Sequence of protein 2:
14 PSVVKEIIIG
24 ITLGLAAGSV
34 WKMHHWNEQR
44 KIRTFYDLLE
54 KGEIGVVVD

The following describes two proteins that form a bound complex.

Sequence of protein 1:
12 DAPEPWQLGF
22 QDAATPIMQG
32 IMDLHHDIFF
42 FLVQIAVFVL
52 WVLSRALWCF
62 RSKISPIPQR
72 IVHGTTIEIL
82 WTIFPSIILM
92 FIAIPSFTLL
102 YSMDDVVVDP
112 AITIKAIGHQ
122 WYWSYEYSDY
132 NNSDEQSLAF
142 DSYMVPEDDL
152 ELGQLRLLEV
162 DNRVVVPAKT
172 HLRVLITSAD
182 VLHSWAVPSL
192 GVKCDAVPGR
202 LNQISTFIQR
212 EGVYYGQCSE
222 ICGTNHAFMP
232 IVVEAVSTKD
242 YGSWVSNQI

Contacts between the two chains:
Residue M33 in protein 1 interacts with residue I45 in protein 2 (closest heavy-atom distance 4.4 Å).
Residue R211 in protein 1 is in contact with residue L52 in protein 2 (closest heavy-atom distance 4.0 Å).
Residue H37 in protein 1 contacts residue E41 in protein 2 (closest heavy-atom distance 3.7 Å).
Residue H37 in protein 1 is in contact with residue H37 in protein 2 (closest heavy-atom distance 4.3 Å).
Residue W52 in protein 1 contacts residue L26 in protein 2 (closest heavy-atom distance 4.0 Å).
Residue F41 in protein 1 interacts with residue G31 in protein 2 (closest heavy-atom distance 3.2 Å).
Residue V44 in protein 1 interacts with residue A30 in protein 2 (closest heavy-atom distance 4.7 Å).
Residue I78 in protein 1 interacts with residue I20 in protein 2 (closest heavy-atom distance 4.3 Å).
Residue E212 in protein 1 contacts residue V59 in protein 2 (closest heavy-atom distance 3.9 Å).
Residue H37 in protein 1 is in contact with residue W34 in protein 2 (closest heavy-atom distance 3.2 Å).
Residue F41 in protein 1 interacts with residue K35 in protein 2 (closest heavy-atom distance 4.4 Å).
Residue W52 in protein 1 is in contact with residue E19 in protein 2 (closest heavy-atom distance 3.4 Å).
Residue D34 in protein 1 is in contact with residue H38 in protein 2 (closest heavy-atom distance 4.0 Å).
Residue M33 in protein 1 interacts with residue E41 in protein 2 (closest heavy-atom distance 4.5 Å).
Residue H37 in protein 1 is in contact with residue H38 in protein 2 (closest heavy-atom distance 3.2 Å).
Residue Q30 in protein 1 is in contact with residue Q42 in protein 2 (closest heavy-atom distance 4.2 Å).
Residue F49 in protein 1 contacts residue G23 in protein 2 (closest heavy-atom distance 3.5 Å).
Residue V44 in protein 1 is in contact with residue W34 in protein 2 (closest heavy-atom distance 4.5 Å).
Residue F41 in protein 1 contacts residue W34 in protein 2 (closest heavy-atom distance 3.5 Å).
Residue D34 in protein 1 interacts with residue Q42 in protein 2 (closest heavy-atom distance 2.9 Å).
Residue V44 in protein 1 interacts with residue G31 in protein 2 (closest heavy-atom distance 4.5 Å).
Residue R211 in protein 1 interacts with residue Y49 in protein 2 (closest heavy-atom distance 3.4 Å).
Residue F49 in protein 1 is in contact with residue I24 in protein 2 (closest heavy-atom distance 3.8 Å).
Residue A25 in protein 1 is in contact with residue Y49 in protein 2 (closest heavy-atom distance 4.2 Å).
Residue I78 in protein 1 is in contact with residue V16 in protein 2 (closest heavy-atom distance 4.7 Å).
Residue W52 in protein 1 is in contact with residue G23 in protein 2 (closest heavy-atom distance 3.5 Å).
Residue Q30 in protein 1 interacts with residue Y49 in protein 2 (closest heavy-atom distance 4.8 Å).
Residue V48 in protein 1 contacts residue G27 in protein 2 (closest heavy-atom distance 3.5 Å).
Residue V48 in protein 1 interacts with residue A30 in protein 2 (closest heavy-atom distance 4.2 Å).
Residue Q45 in protein 1 is in contact with residue L28 in protein 2 (closest heavy-atom distance 3.7 Å).
Residue F40 in protein 1 contacts residue W34 in protein 2 (closest heavy-atom distance 3.3 Å).
Residue E212 in protein 1 contacts residue V60 in protein 2 (closest heavy-atom distance 4.4 Å).
Residue Q45 in protein 1 contacts residue G27 in protein 2 (closest heavy-atom distance 3.7 Å).
Residue C60 in protein 1 is in contact with residue P14 in protein 2 (closest heavy-atom distance 4.2 Å).
Residue Q30 in protein 1 is in contact with residue I45 in protein 2 (closest heavy-atom distance 3.6 Å).
Residue D38 in protein 1 is in contact with residue K35 in protein 2 (closest heavy-atom distance 3.5 Å).
Residue F49 in protein 1 contacts residue G27 in protein 2 (closest heavy-atom distance 4.9 Å).
Residue V53 in protein 1 interacts with residue E19 in protein 2 (closest heavy-atom distance 4.9 Å).
Residue Q45 in protein 1 interacts with residue I24 in protein 2 (closest heavy-atom distance 4.7 Å).
Residue G213 in protein 1 is in contact with residue V59 in protein 2 (closest heavy-atom distance 4.9 Å).
Residue Q210 in protein 1 contacts residue L52 in protein 2 (closest heavy-atom distance 4.2 Å).
Residue R211 in protein 1 is in contact with residue F48 in protein 2 (closest heavy-atom distance 4.4 Å).
Residue R56 in protein 1 is in contact with residue E19 in protein 2 (closest heavy-atom distance 3.2 Å).
Residue V48 in protein 1 interacts with residue L26 in protein 2 (closest heavy-atom distance 4.3 Å).
Residue Q210 in protein 1 interacts with residue Y49 in protein 2 (closest heavy-atom distance 3.1 Å).
Residue F49 in protein 1 is in contact with residue I20 in protein 2 (closest heavy-atom distance 4.1 Å).
Residue F61 in protein 1 interacts with residue P14 in protein 2 (closest heavy-atom distance 4.8 Å).
Residue K170 in protein 1 is in contact with residue E53 in protein 2 (closest heavy-atom distance 3.6 Å).
Residue A24 in protein 1 interacts with residue Y49 in protein 2 (closest heavy-atom distance 2.8 Å).
Residue M33 in protein 1 contacts residue Q42 in protein 2 (closest heavy-atom distance 5.0 Å).
Residue F41 in protein 1 contacts residue S32 in protein 2 (closest heavy-atom distance 4.3 Å).
Residue R211 in protein 1 interacts with residue V59 in protein 2 (closest heavy-atom distance 4.7 Å).
Residue W52 in protein 1 is in contact with residue I22 in protein 2 (closest heavy-atom distance 3.2 Å).
Residue K170 in protein 1 contacts residue L52 in protein 2 (closest heavy-atom distance 4.8 Å).